Contacts between the two chains:
Residue T87 in the second protein contacts residue S42 in the first protein (closest heavy-atom distance 4.5 Å).
Residue T87 in the second protein is in contact with residue F43 in the first protein (closest heavy-atom distance 3.5 Å).
Residue V88 in the second protein interacts with residue S42 in the first protein (closest heavy-atom distance 4.2 Å).
Residue K173 in the second protein contacts residue D63 in the first protein (closest heavy-atom distance 4.0 Å).
Residue V88 in the second protein is in contact with residue F43 in the first protein (closest heavy-atom distance 3.8 Å).
Residue F89 in the second protein interacts with residue F43 in the first protein (closest heavy-atom distance 3.1 Å).
Residue Q85 in the second protein is in contact with residue S60 in the first protein (closest heavy-atom distance 2.0 Å).

These two protein chains interact to form a complex.

Sequence of the second protein:
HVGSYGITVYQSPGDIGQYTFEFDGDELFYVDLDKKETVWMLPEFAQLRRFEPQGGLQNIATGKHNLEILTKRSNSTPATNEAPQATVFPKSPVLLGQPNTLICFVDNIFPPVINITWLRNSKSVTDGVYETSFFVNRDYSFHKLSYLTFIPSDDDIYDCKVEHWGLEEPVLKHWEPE

Sequence of the first protein:
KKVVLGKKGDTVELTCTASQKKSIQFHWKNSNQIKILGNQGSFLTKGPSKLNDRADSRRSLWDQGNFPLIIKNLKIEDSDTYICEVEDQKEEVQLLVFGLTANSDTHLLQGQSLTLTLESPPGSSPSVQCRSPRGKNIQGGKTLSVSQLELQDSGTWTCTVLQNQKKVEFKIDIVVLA